These two protein chains interact to form a complex.

Sequence of the second protein:
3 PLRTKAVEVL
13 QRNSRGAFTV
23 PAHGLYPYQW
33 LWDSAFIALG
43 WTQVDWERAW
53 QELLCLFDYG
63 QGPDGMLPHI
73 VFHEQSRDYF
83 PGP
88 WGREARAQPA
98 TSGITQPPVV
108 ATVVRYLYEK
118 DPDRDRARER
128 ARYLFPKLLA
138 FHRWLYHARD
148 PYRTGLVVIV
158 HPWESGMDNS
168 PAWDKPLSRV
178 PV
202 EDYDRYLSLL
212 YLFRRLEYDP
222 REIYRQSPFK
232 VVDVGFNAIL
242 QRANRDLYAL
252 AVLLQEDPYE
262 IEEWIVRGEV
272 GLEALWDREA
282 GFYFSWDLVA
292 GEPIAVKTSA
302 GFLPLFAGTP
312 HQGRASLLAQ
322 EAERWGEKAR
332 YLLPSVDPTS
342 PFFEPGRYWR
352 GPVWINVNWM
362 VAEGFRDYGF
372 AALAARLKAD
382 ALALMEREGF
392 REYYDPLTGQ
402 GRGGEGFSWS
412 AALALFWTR

Sequence of the first protein:
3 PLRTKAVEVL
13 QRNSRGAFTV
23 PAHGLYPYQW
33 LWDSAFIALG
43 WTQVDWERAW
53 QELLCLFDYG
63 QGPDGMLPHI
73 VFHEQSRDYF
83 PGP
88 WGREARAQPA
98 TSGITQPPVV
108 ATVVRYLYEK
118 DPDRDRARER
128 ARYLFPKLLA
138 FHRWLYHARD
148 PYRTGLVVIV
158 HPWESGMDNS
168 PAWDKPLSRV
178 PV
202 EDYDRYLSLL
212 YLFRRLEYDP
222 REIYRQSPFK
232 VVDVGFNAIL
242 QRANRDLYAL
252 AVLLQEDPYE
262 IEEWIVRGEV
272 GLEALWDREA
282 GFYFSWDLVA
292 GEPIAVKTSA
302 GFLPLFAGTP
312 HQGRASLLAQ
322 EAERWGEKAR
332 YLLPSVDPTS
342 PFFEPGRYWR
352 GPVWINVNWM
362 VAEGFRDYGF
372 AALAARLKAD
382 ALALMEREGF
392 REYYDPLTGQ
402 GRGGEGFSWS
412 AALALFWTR

Residue-level contacts at the interface:
Residue G272 in the first protein is in contact with residue Y249 in the second protein (closest heavy-atom distance 3.3 Å).
Residue L289 in the first protein contacts residue V253 in the second protein (closest heavy-atom distance 3.7 Å).
Residue T151 in the first protein interacts with residue V253 in the second protein (closest heavy-atom distance 4.0 Å).
Residue E280 in the first protein contacts residue K117 in the second protein (closest heavy-atom distance 3.6 Å).
Residue H312 in the first protein interacts with residue Y369 in the second protein (closest heavy-atom distance 3.6 Å).
Residue L153 in the first protein is in contact with residue Y249 in the second protein (closest heavy-atom distance 3.8 Å).
Residue L318 in the first protein is in contact with residue D368 in the second protein (closest heavy-atom distance 4.0 Å).
Residue R279 in the first protein interacts with residue R367 in the second protein (closest heavy-atom distance 3.7 Å).
Residue G292 in the first protein interacts with residue L254 in the second protein (closest heavy-atom distance 3.3 Å).
Residue E280 in the first protein is in contact with residue Y113 in the second protein (closest heavy-atom distance 3.7 Å).
Residue R315 in the first protein contacts residue D368 in the second protein (closest heavy-atom distance 4.0 Å).
Residue G314 in the first protein contacts residue Q313 in the second protein (closest heavy-atom distance 3.1 Å).
Residue S317 in the first protein is in contact with residue G370 in the second protein (closest heavy-atom distance 4.4 Å).
Residue G152 in the first protein interacts with residue E263 in the second protein (closest heavy-atom distance 4.4 Å).
Residue Q313 in the first protein contacts residue Q313 in the second protein (closest heavy-atom distance 3.6 Å).
Residue W287 in the first protein interacts with residue V253 in the second protein (closest heavy-atom distance 3.7 Å).
Residue W287 in the first protein is in contact with residue R112 in the second protein (closest heavy-atom distance 4.0 Å).
Residue T151 in the first protein interacts with residue P259 in the second protein (closest heavy-atom distance 3.8 Å).
Residue G314 in the first protein contacts residue G370 in the second protein (closest heavy-atom distance 4.4 Å).
Residue V271 in the first protein interacts with residue Y249 in the second protein (closest heavy-atom distance 4.0 Å).
Residue R150 in the first protein contacts residue P259 in the second protein (closest heavy-atom distance 4.2 Å).
Residue T151 in the first protein interacts with residue E263 in the second protein (closest heavy-atom distance 3.3 Å).
Residue E280 in the first protein interacts with residue R420 in the second protein (closest heavy-atom distance 3.0 Å).
Residue D278 in the first protein contacts residue E116 in the second protein (closest heavy-atom distance 4.0 Å).
Residue G314 in the first protein interacts with residue D368 in the second protein (closest heavy-atom distance 3.9 Å).
Residue V267 in the first protein contacts residue V267 in the second protein (closest heavy-atom distance 3.7 Å).
Residue L318 in the first protein contacts residue R367 in the second protein (closest heavy-atom distance 4.0 Å).
Residue H312 in the first protein interacts with residue G309 in the second protein (closest heavy-atom distance 4.4 Å).
Residue G314 in the first protein contacts residue Y369 in the second protein (closest heavy-atom distance 3.6 Å).
Residue A291 in the first protein contacts residue Y115 in the second protein (closest heavy-atom distance 4.0 Å).
Residue V271 in the first protein contacts residue R246 in the second protein (closest heavy-atom distance 3.9 Å).
Residue L289 in the first protein interacts with residue L254 in the second protein (closest heavy-atom distance 4.4 Å).
Residue G292 in the first protein contacts residue Y115 in the second protein (closest heavy-atom distance 2.6 Å).
Residue P294 in the first protein interacts with residue E116 in the second protein (closest heavy-atom distance 4.0 Å).
Residue H312 in the first protein contacts residue D368 in the second protein (closest heavy-atom distance 3.3 Å).
Residue Y149 in the first protein interacts with residue D258 in the second protein (closest heavy-atom distance 4.0 Å).
Residue R279 in the first protein is in contact with residue D247 in the second protein (closest heavy-atom distance 4.5 Å).
Residue L289 in the first protein contacts residue Q256 in the second protein (closest heavy-atom distance 2.9 Å).
Residue R279 in the first protein contacts residue R243 in the second protein (closest heavy-atom distance 3.4 Å).
Residue E293 in the first protein is in contact with residue L254 in the second protein (closest heavy-atom distance 3.9 Å).
Residue H312 in the first protein contacts residue Q313 in the second protein (closest heavy-atom distance 4.3 Å).
Residue R268 in the first protein interacts with residue E263 in the second protein (closest heavy-atom distance 3.1 Å).
Residue W287 in the first protein contacts residue L254 in the second protein (closest heavy-atom distance 3.5 Å).
Residue R279 in the first protein interacts with residue F307 in the second protein (closest heavy-atom distance 4.2 Å).
Residue Y149 in the first protein contacts residue P259 in the second protein (closest heavy-atom distance 3.9 Å).
Residue Y225 in the first protein interacts with residue Q256 in the second protein (closest heavy-atom distance 3.7 Å).
Residue A275 in the first protein contacts residue Y249 in the second protein (closest heavy-atom distance 3.6 Å).
Residue L153 in the first protein interacts with residue V253 in the second protein (closest heavy-atom distance 4.1 Å).
Residue R150 in the first protein contacts residue E263 in the second protein (closest heavy-atom distance 2.7 Å).
Residue W287 in the first protein is in contact with residue A250 in the second protein (closest heavy-atom distance 3.8 Å).
Residue W277 in the first protein contacts residue R112 in the second protein (closest heavy-atom distance 4.3 Å).
Residue T151 in the first protein is in contact with residue Y249 in the second protein (closest heavy-atom distance 2.6 Å).
Residue V271 in the first protein contacts residue I266 in the second protein (closest heavy-atom distance 4.0 Å).
Residue K231 in the first protein is in contact with residue Q256 in the second protein (closest heavy-atom distance 2.9 Å).
Residue E293 in the first protein contacts residue R121 in the second protein (closest heavy-atom distance 2.9 Å).
Residue A291 in the first protein contacts residue R125 in the second protein (closest heavy-atom distance 3.1 Å).
Residue R279 in the first protein interacts with residue D368 in the second protein (closest heavy-atom distance 2.8 Å).
Residue P294 in the first protein interacts with residue L254 in the second protein (closest heavy-atom distance 4.0 Å).
Residue E293 in the first protein contacts residue R125 in the second protein (closest heavy-atom distance 3.5 Å).
Residue A275 in the first protein is in contact with residue R112 in the second protein (closest heavy-atom distance 3.6 Å).